Sequence of the first protein:
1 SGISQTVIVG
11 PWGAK

Sequence of the second protein:
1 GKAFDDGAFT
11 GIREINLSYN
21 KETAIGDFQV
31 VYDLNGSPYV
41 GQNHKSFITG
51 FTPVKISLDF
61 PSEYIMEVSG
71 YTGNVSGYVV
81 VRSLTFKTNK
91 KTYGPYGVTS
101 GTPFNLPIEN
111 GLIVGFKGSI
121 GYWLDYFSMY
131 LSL

The following describes two proteins that form a bound complex.

Contacts between the two chains:
Residue Y130 in the second protein contacts residue I8 in the first protein (closest heavy-atom distance 3.5 Å).
Residue V81 in the second protein interacts with residue W12 in the first protein (closest heavy-atom distance 3.9 Å).
Residue V79 in the second protein contacts residue G13 in the first protein (closest heavy-atom distance 4.3 Å).
Residue F127 in the second protein is in contact with residue V9 in the first protein (closest heavy-atom distance 4.9 Å).
Residue D125 in the second protein interacts with residue G13 in the first protein (closest heavy-atom distance 3.4 Å).
Residue D125 in the second protein is in contact with residue W12 in the first protein (closest heavy-atom distance 4.4 Å).
Residue T72 in the second protein is in contact with residue W12 in the first protein (closest heavy-atom distance 4.4 Å).
Residue Y126 in the second protein interacts with residue P11 in the first protein (closest heavy-atom distance 4.0 Å).
Residue V81 in the second protein contacts residue G13 in the first protein (closest heavy-atom distance 4.2 Å).
Residue L131 in the second protein is in contact with residue V7 in the first protein (closest heavy-atom distance 2.8 Å).
Residue F127 in the second protein is in contact with residue P11 in the first protein (closest heavy-atom distance 3.4 Å).
Residue Y126 in the second protein is in contact with residue A14 in the first protein (closest heavy-atom distance 3.6 Å).
Residue M129 in the second protein interacts with residue W12 in the first protein (closest heavy-atom distance 3.8 Å).
Residue Y126 in the second protein contacts residue G13 in the first protein (closest heavy-atom distance 3.9 Å).
Residue M129 in the second protein contacts residue I8 in the first protein (closest heavy-atom distance 3.4 Å).
Residue M129 in the second protein interacts with residue V9 in the first protein (closest heavy-atom distance 2.9 Å).
Residue K117 in the second protein interacts with residue I8 in the first protein (closest heavy-atom distance 4.2 Å).
Residue S128 in the second protein contacts residue P11 in the first protein (closest heavy-atom distance 3.3 Å).
Residue F127 in the second protein interacts with residue G10 in the first protein (closest heavy-atom distance 4.4 Å).
Residue Y126 in the second protein interacts with residue W12 in the first protein (closest heavy-atom distance 3.0 Å).
Residue F127 in the second protein interacts with residue W12 in the first protein (closest heavy-atom distance 3.1 Å).
Residue S128 in the second protein contacts residue I8 in the first protein (closest heavy-atom distance 3.9 Å).
Residue S132 in the second protein contacts residue T6 in the first protein (closest heavy-atom distance 4.4 Å).
Residue N105 in the second protein is in contact with residue W12 in the first protein (closest heavy-atom distance 5.0 Å).
Residue V79 in the second protein contacts residue A14 in the first protein (closest heavy-atom distance 3.4 Å).
Residue T72 in the second protein contacts residue G13 in the first protein (closest heavy-atom distance 3.6 Å).
Residue L106 in the second protein is in contact with residue W12 in the first protein (closest heavy-atom distance 4.0 Å).
Residue V114 in the second protein is in contact with residue T6 in the first protein (closest heavy-atom distance 4.3 Å).
Residue S128 in the second protein contacts residue V9 in the first protein (closest heavy-atom distance 3.3 Å).
Residue S128 in the second protein interacts with residue G10 in the first protein (closest heavy-atom distance 3.6 Å).
Residue L131 in the second protein is in contact with residue V9 in the first protein (closest heavy-atom distance 3.9 Å).
Residue F104 in the second protein contacts residue W12 in the first protein (closest heavy-atom distance 3.6 Å).
Residue M129 in the second protein contacts residue V7 in the first protein (closest heavy-atom distance 4.1 Å).
Residue S128 in the second protein is in contact with residue W12 in the first protein (closest heavy-atom distance 4.9 Å).
Residue L131 in the second protein interacts with residue T6 in the first protein (closest heavy-atom distance 3.2 Å).
Residue L131 in the second protein interacts with residue I8 in the first protein (closest heavy-atom distance 4.8 Å).
Residue D125 in the second protein contacts residue A14 in the first protein (closest heavy-atom distance 2.9 Å).
Residue L106 in the second protein is in contact with residue V9 in the first protein (closest heavy-atom distance 3.7 Å).
Residue Y130 in the second protein is in contact with residue V7 in the first protein (closest heavy-atom distance 3.4 Å).
Residue A8 in the second protein is in contact with residue T6 in the first protein (closest heavy-atom distance 3.9 Å).
Residue Y130 in the second protein interacts with residue T6 in the first protein (closest heavy-atom distance 3.9 Å).